Residue-level contacts at the interface:
Residue R63 in chain B interacts with residue Y44 in chain A (closest heavy-atom distance 3.3 Å).
Residue R193 in chain B contacts residue H75 in chain A (closest heavy-atom distance 3.6 Å).
Residue R229 in chain B is in contact with residue P77 in chain A (closest heavy-atom distance 2.8 Å).
Residue M228 in chain B interacts with residue M76 in chain A (closest heavy-atom distance 3.6 Å).
Residue L179 in chain B interacts with residue W42 in chain A (closest heavy-atom distance 3.4 Å).
Residue R229 in chain B interacts with residue E37 in chain A (closest heavy-atom distance 3.0 Å).
Residue Q62 in chain B is in contact with residue V43 in chain A (closest heavy-atom distance 4.3 Å).
Residue R193 in chain B is in contact with residue Y44 in chain A (closest heavy-atom distance 3.9 Å).
Residue L179 in chain B contacts residue V43 in chain A (closest heavy-atom distance 3.5 Å).
Residue L225 in chain B is in contact with residue E37 in chain A (closest heavy-atom distance 3.5 Å).
Residue I191 in chain B interacts with residue F46 in chain A (closest heavy-atom distance 3.6 Å).
Residue R229 in chain B is in contact with residue M76 in chain A (closest heavy-atom distance 3.6 Å).
Residue M186 in chain B is in contact with residue W42 in chain A (closest heavy-atom distance 3.7 Å).
Residue P183 in chain B is in contact with residue W42 in chain A (closest heavy-atom distance 3.5 Å).
Residue L225 in chain B contacts residue L39 in chain A (closest heavy-atom distance 4.2 Å).
Residue V180 in chain B contacts residue V43 in chain A (closest heavy-atom distance 4.5 Å).
Residue L225 in chain B contacts residue P77 in chain A (closest heavy-atom distance 3.7 Å).
Residue L179 in chain B is in contact with residue F46 in chain A (closest heavy-atom distance 3.7 Å).
Residue L225 in chain B is in contact with residue T48 in chain A (closest heavy-atom distance 4.9 Å).
Residue Q62 in chain B is in contact with residue Q47 in chain A (closest heavy-atom distance 4.4 Å).
Residue V180 in chain B is in contact with residue Y44 in chain A (closest heavy-atom distance 5.0 Å).
Residue L179 in chain B interacts with residue E45 in chain A (closest heavy-atom distance 3.7 Å).
Residue S192 in chain B interacts with residue H75 in chain A (closest heavy-atom distance 3.6 Å).
Residue M228 in chain B is in contact with residue F46 in chain A (closest heavy-atom distance 3.7 Å).
Residue T182 in chain B contacts residue W42 in chain A (closest heavy-atom distance 4.8 Å).
Residue L179 in chain B contacts residue Y44 in chain A (closest heavy-atom distance 2.7 Å).
Residue R229 in chain B is in contact with residue P78 in chain A (closest heavy-atom distance 3.8 Å).
Residue M228 in chain B interacts with residue L39 in chain A (closest heavy-atom distance 3.6 Å).
Residue R193 in chain B contacts residue F46 in chain A (closest heavy-atom distance 3.8 Å).
Residue R232 in chain B contacts residue M76 in chain A (closest heavy-atom distance 3.5 Å).
Residue I191 in chain B interacts with residue M76 in chain A (closest heavy-atom distance 3.8 Å).
Residue G181 in chain B is in contact with residue W42 in chain A (closest heavy-atom distance 3.8 Å).
Residue L225 in chain B contacts residue M76 in chain A (closest heavy-atom distance 3.7 Å).
Residue P224 in chain B interacts with residue L39 in chain A (closest heavy-atom distance 4.3 Å).
Residue L225 in chain B contacts residue Q38 in chain A (closest heavy-atom distance 4.7 Å).
Residue M228 in chain B interacts with residue W42 in chain A (closest heavy-atom distance 4.8 Å).
Residue V180 in chain B contacts residue W42 in chain A (closest heavy-atom distance 4.6 Å).
Residue P224 in chain B is in contact with residue W42 in chain A (closest heavy-atom distance 4.5 Å).
Residue R193 in chain B contacts residue D74 in chain A (closest heavy-atom distance 3.1 Å).
Residue F165 in chain B contacts residue V43 in chain A (closest heavy-atom distance 3.8 Å).
Residue L66 in chain B contacts residue V43 in chain A (closest heavy-atom distance 4.7 Å).

Sequence of chain B:
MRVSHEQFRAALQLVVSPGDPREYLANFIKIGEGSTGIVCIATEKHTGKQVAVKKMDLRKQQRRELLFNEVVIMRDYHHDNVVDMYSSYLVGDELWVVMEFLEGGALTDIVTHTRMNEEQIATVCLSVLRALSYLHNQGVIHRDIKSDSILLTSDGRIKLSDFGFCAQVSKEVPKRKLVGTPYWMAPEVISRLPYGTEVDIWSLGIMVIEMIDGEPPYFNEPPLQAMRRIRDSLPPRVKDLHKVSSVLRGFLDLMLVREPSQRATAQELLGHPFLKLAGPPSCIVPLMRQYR

This data describes a binding interaction between two proteins.

Sequence of chain A:
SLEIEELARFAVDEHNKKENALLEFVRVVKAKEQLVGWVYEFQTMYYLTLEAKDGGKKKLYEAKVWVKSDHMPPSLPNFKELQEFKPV